Residue-level contacts at the interface:
Residue I441 in protein 1 contacts residue I2 in protein 2 (closest heavy-atom distance 4.9 Å).
Residue V80 in protein 1 is in contact with residue I2 in protein 2 (closest heavy-atom distance 4.4 Å).
Residue Y79 in protein 1 contacts residue L6 in protein 2 (closest heavy-atom distance 3.5 Å).
Residue Y79 in protein 1 interacts with residue E5 in protein 2 (closest heavy-atom distance 3.5 Å).
Residue G78 in protein 1 contacts residue E5 in protein 2 (closest heavy-atom distance 5.0 Å).
Residue I441 in protein 1 interacts with residue F9 in protein 2 (closest heavy-atom distance 4.0 Å).
Residue E442 in protein 1 interacts with residue F9 in protein 2 (closest heavy-atom distance 4.1 Å).
Residue M445 in protein 1 interacts with residue F10 in protein 2 (closest heavy-atom distance 5.0 Å).
Residue Y79 in protein 1 interacts with residue R8 in protein 2 (closest heavy-atom distance 3.2 Å).
Residue R81 in protein 1 is in contact with residue E5 in protein 2 (closest heavy-atom distance 3.5 Å).
Residue L48 in protein 1 contacts residue R8 in protein 2 (closest heavy-atom distance 4.7 Å).
Residue Y79 in protein 1 interacts with residue I2 in protein 2 (closest heavy-atom distance 3.7 Å).
Residue Y79 in protein 1 interacts with residue F9 in protein 2 (closest heavy-atom distance 3.5 Å).
Residue I441 in protein 1 interacts with residue L6 in protein 2 (closest heavy-atom distance 4.1 Å).
Residue M445 in protein 1 interacts with residue F9 in protein 2 (closest heavy-atom distance 3.7 Å).
Residue R81 in protein 1 interacts with residue I2 in protein 2 (closest heavy-atom distance 3.2 Å).

Sequence of protein 1:
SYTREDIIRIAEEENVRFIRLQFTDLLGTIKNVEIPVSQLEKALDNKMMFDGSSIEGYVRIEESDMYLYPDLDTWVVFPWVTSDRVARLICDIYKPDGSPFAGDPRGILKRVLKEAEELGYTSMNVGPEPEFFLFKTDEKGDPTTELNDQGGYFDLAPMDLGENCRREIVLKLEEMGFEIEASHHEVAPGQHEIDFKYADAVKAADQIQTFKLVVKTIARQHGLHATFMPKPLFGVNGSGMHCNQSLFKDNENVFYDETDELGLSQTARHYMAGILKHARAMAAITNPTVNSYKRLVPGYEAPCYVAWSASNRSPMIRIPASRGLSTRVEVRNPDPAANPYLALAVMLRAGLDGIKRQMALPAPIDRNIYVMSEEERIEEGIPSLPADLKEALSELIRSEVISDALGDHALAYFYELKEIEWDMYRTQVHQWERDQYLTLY

The following describes two proteins that form a bound complex.

Sequence of protein 2:
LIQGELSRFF